Residue-level contacts at the interface:
Residue S52 in the second protein interacts with residue A3 in the first protein (closest heavy-atom distance 3.0 Å).
Residue F23 in the second protein interacts with residue G7 in the first protein (closest heavy-atom distance 4.7 Å).
Residue R49 in the second protein contacts residue I2 in the first protein (closest heavy-atom distance 4.5 Å).
Residue F53 in the second protein contacts residue G7 in the first protein (closest heavy-atom distance 3.6 Å).
Residue I71 in the second protein is in contact with residue P15 in the first protein (closest heavy-atom distance 3.8 Å).
Residue F21 in the second protein contacts residue G7 in the first protein (closest heavy-atom distance 4.6 Å).
Residue G48 in the second protein interacts with residue G1 in the first protein (closest heavy-atom distance 4.7 Å).
Residue N61 in the second protein is in contact with residue E8 in the first protein (closest heavy-atom distance 2.8 Å).
Residue F50 in the second protein is in contact with residue I2 in the first protein (closest heavy-atom distance 2.9 Å).
Residue R49 in the second protein contacts residue G1 in the first protein (closest heavy-atom distance 3.3 Å).
Residue V64 in the second protein contacts residue G10 in the first protein (closest heavy-atom distance 3.7 Å).
Residue V64 in the second protein contacts residue K12 in the first protein (closest heavy-atom distance 4.1 Å).
Residue V64 in the second protein is in contact with residue P11 in the first protein (closest heavy-atom distance 3.8 Å).
Residue Q8 in the second protein interacts with residue K6 in the first protein (closest heavy-atom distance 4.1 Å).
Residue E10 in the second protein interacts with residue E8 in the first protein (closest heavy-atom distance 4.1 Å).
Residue A51 in the second protein interacts with residue I2 in the first protein (closest heavy-atom distance 4.4 Å).
Residue W42 in the second protein contacts residue F5 in the first protein (closest heavy-atom distance 3.9 Å).
Residue S52 in the second protein interacts with residue G4 in the first protein (closest heavy-atom distance 3.3 Å).
Residue I30 in the second protein interacts with residue F5 in the first protein (closest heavy-atom distance 4.0 Å).
Residue F50 in the second protein contacts residue G1 in the first protein (closest heavy-atom distance 3.6 Å).
Residue N68 in the second protein contacts residue P11 in the first protein (closest heavy-atom distance 3.5 Å).
Residue Q8 in the second protein interacts with residue E8 in the first protein (closest heavy-atom distance 2.8 Å).
Residue F50 in the second protein interacts with residue A3 in the first protein (closest heavy-atom distance 3.8 Å).
Residue F23 in the second protein interacts with residue F5 in the first protein (closest heavy-atom distance 4.5 Å).
Residue I71 in the second protein is in contact with residue E14 in the first protein (closest heavy-atom distance 3.6 Å).
Residue A51 in the second protein contacts residue G1 in the first protein (closest heavy-atom distance 3.9 Å).
Residue A51 in the second protein is in contact with residue A3 in the first protein (closest heavy-atom distance 3.2 Å).
Residue N68 in the second protein interacts with residue K12 in the first protein (closest heavy-atom distance 3.8 Å).
Residue Q8 in the second protein interacts with residue G7 in the first protein (closest heavy-atom distance 3.5 Å).
Residue F31 in the second protein is in contact with residue F5 in the first protein (closest heavy-atom distance 3.8 Å).
Residue S52 in the second protein is in contact with residue G1 in the first protein (closest heavy-atom distance 4.6 Å).
Residue F53 in the second protein interacts with residue F5 in the first protein (closest heavy-atom distance 3.7 Å).
Residue I71 in the second protein contacts residue G13 in the first protein (closest heavy-atom distance 3.5 Å).
Residue A51 in the second protein is in contact with residue F5 in the first protein (closest heavy-atom distance 3.6 Å).
Residue S52 in the second protein is in contact with residue F5 in the first protein (closest heavy-atom distance 2.9 Å).
Residue R75 in the second protein interacts with residue E14 in the first protein (closest heavy-atom distance 3.2 Å).
Residue R75 in the second protein is in contact with residue G13 in the first protein (closest heavy-atom distance 4.9 Å).
Residue N68 in the second protein is in contact with residue G13 in the first protein (closest heavy-atom distance 2.9 Å).
Residue N61 in the second protein contacts residue G10 in the first protein (closest heavy-atom distance 4.3 Å).
Residue F53 in the second protein is in contact with residue K6 in the first protein (closest heavy-atom distance 4.5 Å).
Residue N61 in the second protein interacts with residue Q9 in the first protein (closest heavy-atom distance 3.7 Å).
Residue F23 in the second protein contacts residue K6 in the first protein (closest heavy-atom distance 3.8 Å).

This data describes a binding interaction between two proteins.

Sequence of the first protein:
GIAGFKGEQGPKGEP

Sequence of the second protein:
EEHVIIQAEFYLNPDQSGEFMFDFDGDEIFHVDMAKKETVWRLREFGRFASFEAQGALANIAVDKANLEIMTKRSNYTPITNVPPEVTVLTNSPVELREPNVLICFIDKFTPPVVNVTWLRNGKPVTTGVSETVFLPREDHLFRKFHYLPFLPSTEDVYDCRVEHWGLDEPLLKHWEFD